Sequence of chain A:
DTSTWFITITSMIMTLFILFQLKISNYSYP

Contacts between the two chains:
Residue T13 in chain B is in contact with residue D1 in chain A (closest heavy-atom distance 3.0 Å).
Residue F31 in chain B interacts with residue F20 in chain A (closest heavy-atom distance 4.2 Å).
Residue K55 in chain B contacts residue P30 in chain A (closest heavy-atom distance 4.6 Å).
Residue F78 in chain B contacts residue F20 in chain A (closest heavy-atom distance 4.2 Å).
Residue I24 in chain B is in contact with residue I9 in chain A (closest heavy-atom distance 3.6 Å).
Residue S81 in chain B interacts with residue F20 in chain A (closest heavy-atom distance 4.7 Å).
Residue V20 in chain B contacts residue I9 in chain A (closest heavy-atom distance 4.6 Å).
Residue S28 in chain B contacts residue K23 in chain A (closest heavy-atom distance 2.3 Å).
Residue S74 in chain B contacts residue F20 in chain A (closest heavy-atom distance 4.3 Å).
Residue M25 in chain B interacts with residue L16 in chain A (closest heavy-atom distance 3.7 Å).
Residue M14 in chain B is in contact with residue D1 in chain A (closest heavy-atom distance 4.5 Å).
Residue Q51 in chain B is in contact with residue S28 in chain A (closest heavy-atom distance 2.7 Å).
Residue S99 in chain B contacts residue I9 in chain A (closest heavy-atom distance 4.1 Å).
Residue L17 in chain B contacts residue T8 in chain A (closest heavy-atom distance 4.0 Å).
Residue Q46 in chain B is in contact with residue Y27 in chain A (closest heavy-atom distance 4.4 Å).
Residue I24 in chain B is in contact with residue M12 in chain A (closest heavy-atom distance 3.3 Å).
Residue I24 in chain B interacts with residue I13 in chain A (closest heavy-atom distance 4.5 Å).
Residue T21 in chain B contacts residue M12 in chain A (closest heavy-atom distance 3.7 Å).
Residue Q97 in chain B interacts with residue I9 in chain A (closest heavy-atom distance 3.7 Å).
Residue M104 in chain B interacts with residue F17 in chain A (closest heavy-atom distance 3.9 Å).
Residue Q47 in chain B interacts with residue Y27 in chain A (closest heavy-atom distance 3.7 Å).
Residue V20 in chain B contacts residue T8 in chain A (closest heavy-atom distance 3.9 Å).
Residue S28 in chain B interacts with residue F20 in chain A (closest heavy-atom distance 4.2 Å).
Residue M100 in chain B contacts residue I13 in chain A (closest heavy-atom distance 3.6 Å).
Residue S74 in chain B interacts with residue I24 in chain A (closest heavy-atom distance 4.5 Å).
Residue F78 in chain B is in contact with residue L16 in chain A (closest heavy-atom distance 3.5 Å).
Residue P32 in chain B is in contact with residue Y27 in chain A (closest heavy-atom distance 4.3 Å).
Residue I50 in chain B is in contact with residue I24 in chain A (closest heavy-atom distance 4.4 Å).
Residue M73 in chain B contacts residue I24 in chain A (closest heavy-atom distance 3.7 Å).
Residue S99 in chain B is in contact with residue F6 in chain A (closest heavy-atom distance 3.1 Å).
Residue M104 in chain B is in contact with residue I13 in chain A (closest heavy-atom distance 3.7 Å).
Residue P32 in chain B interacts with residue K23 in chain A (closest heavy-atom distance 4.5 Å).
Residue M25 in chain B is in contact with residue L19 in chain A (closest heavy-atom distance 3.7 Å).
Residue I50 in chain B contacts residue Y27 in chain A (closest heavy-atom distance 4.2 Å).
Residue P94 in chain B is in contact with residue I9 in chain A (closest heavy-atom distance 4.6 Å).
Residue Q47 in chain B contacts residue S28 in chain A (closest heavy-atom distance 2.4 Å).
Residue S28 in chain B is in contact with residue L19 in chain A (closest heavy-atom distance 3.6 Å).
Residue L29 in chain B is in contact with residue K23 in chain A (closest heavy-atom distance 3.6 Å).
Residue T33 in chain B is in contact with residue K23 in chain A (closest heavy-atom distance 3.7 Å).
Residue S28 in chain B interacts with residue L16 in chain A (closest heavy-atom distance 4.6 Å).
Residue L98 in chain B interacts with residue F6 in chain A (closest heavy-atom distance 4.2 Å).
Residue Q51 in chain B interacts with residue P30 in chain A (closest heavy-atom distance 3.3 Å).
Residue L75 in chain B interacts with residue F17 in chain A (closest heavy-atom distance 4.4 Å).
Residue Q51 in chain B contacts residue Y29 in chain A (closest heavy-atom distance 3.8 Å).
Residue S74 in chain B contacts residue Q21 in chain A (closest heavy-atom distance 4.5 Å).
Residue Q97 in chain B interacts with residue S3 in chain A (closest heavy-atom distance 4.3 Å).
Residue V20 in chain B contacts residue M12 in chain A (closest heavy-atom distance 4.3 Å).
Residue M25 in chain B contacts residue T15 in chain A (closest heavy-atom distance 3.4 Å).
Residue T33 in chain B contacts residue N26 in chain A (closest heavy-atom distance 3.5 Å).
Residue M15 in chain B contacts residue D1 in chain A (closest heavy-atom distance 3.5 Å).
Residue I24 in chain B interacts with residue L16 in chain A (closest heavy-atom distance 3.6 Å).
Residue F78 in chain B is in contact with residue I13 in chain A (closest heavy-atom distance 3.9 Å).
Residue M100 in chain B is in contact with residue T10 in chain A (closest heavy-atom distance 3.7 Å).
Residue M100 in chain B contacts residue I9 in chain A (closest heavy-atom distance 3.7 Å).
Residue M77 in chain B contacts residue F20 in chain A (closest heavy-atom distance 4.2 Å).
Residue F31 in chain B interacts with residue K23 in chain A (closest heavy-atom distance 2.4 Å).
Residue P27 in chain B contacts residue F20 in chain A (closest heavy-atom distance 3.4 Å).
Residue F78 in chain B contacts residue F17 in chain A (closest heavy-atom distance 3.4 Å).
Residue M77 in chain B is in contact with residue I24 in chain A (closest heavy-atom distance 4.2 Å).
Residue S99 in chain B interacts with residue T10 in chain A (closest heavy-atom distance 3.3 Å).

These two protein chains interact to form a complex.

Sequence of chain B:
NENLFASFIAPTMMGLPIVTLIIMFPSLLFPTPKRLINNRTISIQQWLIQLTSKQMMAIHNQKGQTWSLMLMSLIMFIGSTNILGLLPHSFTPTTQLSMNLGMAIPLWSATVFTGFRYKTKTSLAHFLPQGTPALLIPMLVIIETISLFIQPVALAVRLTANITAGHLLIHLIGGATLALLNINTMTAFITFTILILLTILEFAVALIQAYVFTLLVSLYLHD